Sequence of chain A:
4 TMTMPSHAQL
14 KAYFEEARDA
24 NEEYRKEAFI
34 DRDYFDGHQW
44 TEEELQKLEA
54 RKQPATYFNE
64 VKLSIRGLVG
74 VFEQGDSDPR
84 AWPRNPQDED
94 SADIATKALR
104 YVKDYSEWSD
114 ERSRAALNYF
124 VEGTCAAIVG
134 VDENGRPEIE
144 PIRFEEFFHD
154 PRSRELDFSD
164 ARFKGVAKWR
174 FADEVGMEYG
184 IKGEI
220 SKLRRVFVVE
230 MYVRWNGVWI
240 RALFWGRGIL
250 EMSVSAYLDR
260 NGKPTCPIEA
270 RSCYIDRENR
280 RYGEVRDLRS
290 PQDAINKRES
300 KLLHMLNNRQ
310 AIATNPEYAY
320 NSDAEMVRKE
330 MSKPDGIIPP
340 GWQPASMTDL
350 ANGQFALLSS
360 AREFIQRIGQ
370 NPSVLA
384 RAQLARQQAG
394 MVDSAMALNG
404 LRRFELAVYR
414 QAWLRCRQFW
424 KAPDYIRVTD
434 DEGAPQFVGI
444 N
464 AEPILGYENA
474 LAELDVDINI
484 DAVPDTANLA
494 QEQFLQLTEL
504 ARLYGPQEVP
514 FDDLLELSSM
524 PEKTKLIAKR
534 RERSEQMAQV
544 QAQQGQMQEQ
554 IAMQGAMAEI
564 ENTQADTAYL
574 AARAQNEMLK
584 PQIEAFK

Sequence of chain B:
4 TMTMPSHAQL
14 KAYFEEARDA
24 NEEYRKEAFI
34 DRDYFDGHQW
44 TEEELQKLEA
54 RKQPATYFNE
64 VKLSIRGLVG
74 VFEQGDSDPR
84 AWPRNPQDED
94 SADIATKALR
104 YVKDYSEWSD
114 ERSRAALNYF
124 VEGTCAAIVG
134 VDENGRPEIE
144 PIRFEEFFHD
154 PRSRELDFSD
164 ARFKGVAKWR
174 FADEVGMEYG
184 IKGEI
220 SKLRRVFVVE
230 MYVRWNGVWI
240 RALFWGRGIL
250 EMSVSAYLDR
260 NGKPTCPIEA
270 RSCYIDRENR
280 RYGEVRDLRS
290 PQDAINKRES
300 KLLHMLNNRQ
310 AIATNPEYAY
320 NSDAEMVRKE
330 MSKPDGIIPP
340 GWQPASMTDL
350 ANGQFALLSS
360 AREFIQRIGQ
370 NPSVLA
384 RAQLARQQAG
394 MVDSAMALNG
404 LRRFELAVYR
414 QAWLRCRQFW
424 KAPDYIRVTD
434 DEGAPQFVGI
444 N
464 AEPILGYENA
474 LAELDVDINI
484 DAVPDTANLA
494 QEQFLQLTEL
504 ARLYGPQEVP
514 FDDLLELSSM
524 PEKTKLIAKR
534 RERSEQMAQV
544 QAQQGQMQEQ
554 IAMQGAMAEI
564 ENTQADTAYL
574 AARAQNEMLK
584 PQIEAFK

Residue-level contacts at the interface:
Residue E329 in chain B is in contact with residue Q309 in chain A (closest heavy-atom distance 3.2 Å).
Residue F32 in chain B interacts with residue R276 in chain A (closest heavy-atom distance 3.4 Å).
Residue V486 in chain B contacts residue D81 in chain A (closest heavy-atom distance 3.2 Å).
Residue L222 in chain B interacts with residue E19 in chain A (closest heavy-atom distance 3.3 Å).
Residue R224 in chain B contacts residue R155 in chain A (closest heavy-atom distance 3.3 Å).
Residue R117 in chain B interacts with residue E158 in chain A (closest heavy-atom distance 2.9 Å).
Residue D36 in chain B contacts residue R276 in chain A (closest heavy-atom distance 2.7 Å).
Residue E525 in chain B contacts residue Q496 in chain A (closest heavy-atom distance 2.5 Å).
Residue D569 in chain B is in contact with residue A571 in chain A (closest heavy-atom distance 3.2 Å).
Residue E76 in chain B interacts with residue N402 in chain A (closest heavy-atom distance 2.8 Å).
Residue D39 in chain B is in contact with residue Y281 in chain A (closest heavy-atom distance 3.1 Å).
Residue R103 in chain B contacts residue R87 in chain A (closest heavy-atom distance 3.0 Å).
Residue L305 in chain B is in contact with residue G352 in chain A (closest heavy-atom distance 3.3 Å).
Residue N565 in chain B is in contact with residue A571 in chain A (closest heavy-atom distance 3.2 Å).
Residue P333 in chain B is in contact with residue R327 in chain A (closest heavy-atom distance 3.1 Å).
Residue Y60 in chain B interacts with residue S289 in chain A (closest heavy-atom distance 2.8 Å).
Residue T59 in chain B contacts residue S289 in chain A (closest heavy-atom distance 3.2 Å).
Residue V431 in chain B contacts residue N88 in chain A (closest heavy-atom distance 2.9 Å).
Residue V512 in chain B contacts residue Y507 in chain A (closest heavy-atom distance 2.6 Å).
Residue E63 in chain B contacts residue R366 in chain A (closest heavy-atom distance 2.9 Å).
Residue S372 in chain B interacts with residue A392 in chain A (closest heavy-atom distance 3.3 Å).
Residue D569 in chain B is in contact with residue A575 in chain A (closest heavy-atom distance 3.3 Å).
Residue L573 in chain B contacts residue Q578 in chain A (closest heavy-atom distance 3.0 Å).
Residue V479 in chain B interacts with residue R87 in chain A (closest heavy-atom distance 3.1 Å).
Residue E298 in chain B contacts residue L356 in chain A (closest heavy-atom distance 3.3 Å).
Residue K65 in chain B interacts with residue Y281 in chain A (closest heavy-atom distance 3.1 Å).
Residue A559 in chain B contacts residue E564 in chain A (closest heavy-atom distance 3.1 Å).
Residue Q365 in chain B contacts residue R366 in chain A (closest heavy-atom distance 3.1 Å).
Residue K221 in chain B interacts with residue Y16 in chain A (closest heavy-atom distance 3.3 Å).
Residue P487 in chain B interacts with residue D81 in chain A (closest heavy-atom distance 2.9 Å).
Residue V486 in chain B contacts residue S80 in chain A (closest heavy-atom distance 3.4 Å).
Residue E177 in chain B interacts with residue R233 in chain A (closest heavy-atom distance 3.3 Å).
Residue L305 in chain B interacts with residue Q353 in chain A (closest heavy-atom distance 3.4 Å).
Residue N579 in chain B interacts with residue Q585 in chain A (closest heavy-atom distance 3.0 Å).
Residue T432 in chain B contacts residue N88 in chain A (closest heavy-atom distance 2.9 Å).
Residue D433 in chain B interacts with residue Q90 in chain A (closest heavy-atom distance 2.8 Å).
Residue S372 in chain B interacts with residue Q391 in chain A (closest heavy-atom distance 2.7 Å).
Residue I481 in chain B interacts with residue W85 in chain A (closest heavy-atom distance 2.8 Å).
Residue T489 in chain B contacts residue R103 in chain A (closest heavy-atom distance 3.4 Å).
Residue D39 in chain B contacts residue D275 in chain A (closest heavy-atom distance 2.9 Å).
Residue K332 in chain B contacts residue Q309 in chain A (closest heavy-atom distance 3.2 Å).
Residue D480 in chain B contacts residue E92 in chain A (closest heavy-atom distance 2.8 Å).
Residue R361 in chain B is in contact with residue E362 in chain A (closest heavy-atom distance 2.7 Å).
Residue R69 in chain B is in contact with residue D396 in chain A (closest heavy-atom distance 3.1 Å).
Residue D334 in chain B interacts with residue R327 in chain A (closest heavy-atom distance 3.4 Å).
Residue E110 in chain B interacts with residue R413 in chain A (closest heavy-atom distance 2.7 Å).
Residue M330 in chain B interacts with residue M346 in chain A (closest heavy-atom distance 3.3 Å).
Residue E177 in chain B is in contact with residue R165 in chain A (closest heavy-atom distance 3.2 Å).
Residue D569 in chain B interacts with residue Q578 in chain A (closest heavy-atom distance 2.5 Å).
Residue G558 in chain B interacts with residue E564 in chain A (closest heavy-atom distance 3.1 Å).
Residue R146 in chain B contacts residue E158 in chain A (closest heavy-atom distance 3.3 Å).
Residue V373 in chain B contacts residue A392 in chain A (closest heavy-atom distance 3.4 Å).
Residue P339 in chain B is in contact with residue Y319 in chain A (closest heavy-atom distance 3.2 Å).
Residue R576 in chain B contacts residue L582 in chain A (closest heavy-atom distance 3.4 Å).
Residue Y572 in chain B contacts residue Q578 in chain A (closest heavy-atom distance 3.3 Å).
Residue E562 in chain B contacts residue Q567 in chain A (closest heavy-atom distance 2.8 Å).
Residue N472 in chain B is in contact with residue R420 in chain A (closest heavy-atom distance 3.3 Å).
Residue D484 in chain B interacts with residue R83 in chain A (closest heavy-atom distance 2.8 Å).
Residue Y104 in chain B is in contact with residue R87 in chain A (closest heavy-atom distance 3.4 Å).
Residue L474 in chain B interacts with residue F440 in chain A (closest heavy-atom distance 3.2 Å).

This data describes a binding interaction between two proteins.